Sequence of the second protein:
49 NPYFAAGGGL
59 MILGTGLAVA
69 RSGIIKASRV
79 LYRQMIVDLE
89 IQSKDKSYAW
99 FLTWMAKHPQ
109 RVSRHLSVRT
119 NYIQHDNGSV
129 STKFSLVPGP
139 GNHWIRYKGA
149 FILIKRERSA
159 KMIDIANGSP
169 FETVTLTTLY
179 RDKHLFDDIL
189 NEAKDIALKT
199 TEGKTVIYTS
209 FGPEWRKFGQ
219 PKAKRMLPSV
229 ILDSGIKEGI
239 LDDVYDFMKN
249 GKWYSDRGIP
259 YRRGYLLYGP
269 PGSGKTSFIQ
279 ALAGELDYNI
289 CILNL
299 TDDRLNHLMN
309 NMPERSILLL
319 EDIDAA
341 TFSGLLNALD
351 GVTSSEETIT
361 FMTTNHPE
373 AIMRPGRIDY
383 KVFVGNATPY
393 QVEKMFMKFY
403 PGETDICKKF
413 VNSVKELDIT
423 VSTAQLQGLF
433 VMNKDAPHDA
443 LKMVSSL

Sequence of the first protein:
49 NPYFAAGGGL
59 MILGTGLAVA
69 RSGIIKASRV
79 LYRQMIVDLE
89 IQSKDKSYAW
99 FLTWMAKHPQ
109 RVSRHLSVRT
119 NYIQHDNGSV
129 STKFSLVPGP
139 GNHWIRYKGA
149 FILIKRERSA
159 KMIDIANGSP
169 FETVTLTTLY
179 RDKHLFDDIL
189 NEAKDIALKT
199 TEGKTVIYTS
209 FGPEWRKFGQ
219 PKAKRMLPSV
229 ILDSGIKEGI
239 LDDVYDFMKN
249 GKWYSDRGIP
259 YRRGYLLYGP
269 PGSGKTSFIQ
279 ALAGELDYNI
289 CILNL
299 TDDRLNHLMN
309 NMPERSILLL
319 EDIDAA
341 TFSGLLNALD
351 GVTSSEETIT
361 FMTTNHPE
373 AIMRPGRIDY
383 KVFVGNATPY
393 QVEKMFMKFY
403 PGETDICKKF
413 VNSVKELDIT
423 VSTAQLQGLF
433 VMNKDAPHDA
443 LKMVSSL

These two protein chains interact to form a complex.

Interface contacts:
Residue Q82 in the first protein interacts with residue R112 in the second protein (closest heavy-atom distance 2.8 Å).
Residue D185 in the first protein is in contact with residue L134 in the second protein (closest heavy-atom distance 3.5 Å).
Residue G256 in the first protein interacts with residue S227 in the second protein (closest heavy-atom distance 3.7 Å).
Residue M160 in the first protein interacts with residue S157 in the second protein (closest heavy-atom distance 3.7 Å).
Residue F52 in the first protein interacts with residue L58 in the second protein (closest heavy-atom distance 3.5 Å).
Residue T353 in the first protein interacts with residue K220 in the second protein (closest heavy-atom distance 3.3 Å).
Residue F52 in the first protein interacts with residue Y51 in the second protein (closest heavy-atom distance 3.7 Å).
Residue M160 in the first protein interacts with residue P168 in the second protein (closest heavy-atom distance 3.6 Å).
Residue E88 in the first protein is in contact with residue S115 in the second protein (closest heavy-atom distance 3.6 Å).
Residue V204 in the first protein interacts with residue N125 in the second protein (closest heavy-atom distance 3.2 Å).
Residue G256 in the first protein is in contact with residue Q429 in the second protein (closest heavy-atom distance 3.5 Å).
Residue N287 in the first protein is in contact with residue N125 in the second protein (closest heavy-atom distance 2.6 Å).
Residue G56 in the first protein interacts with residue L58 in the second protein (closest heavy-atom distance 3.6 Å).
Residue N308 in the first protein interacts with residue Q218 in the second protein (closest heavy-atom distance 3.7 Å).
Residue K192 in the first protein is in contact with residue T130 in the second protein (closest heavy-atom distance 3.6 Å).
Residue K92 in the first protein interacts with residue N165 in the second protein (closest heavy-atom distance 3.3 Å).
Residue R255 in the first protein interacts with residue K400 in the second protein (closest heavy-atom distance 3.0 Å).
Residue D86 in the first protein contacts residue R112 in the second protein (closest heavy-atom distance 3.4 Å).
Residue D86 in the first protein is in contact with residue L114 in the second protein (closest heavy-atom distance 3.6 Å).
Residue I257 in the first protein contacts residue Q429 in the second protein (closest heavy-atom distance 3.5 Å).
Residue F169 in the first protein contacts residue P168 in the second protein (closest heavy-atom distance 3.7 Å).
Residue K94 in the first protein contacts residue Y120 in the second protein (closest heavy-atom distance 3.6 Å).
Residue E88 in the first protein is in contact with residue V116 in the second protein (closest heavy-atom distance 3.6 Å).
Residue L188 in the first protein contacts residue F132 in the second protein (closest heavy-atom distance 3.6 Å).
Residue K92 in the first protein contacts residue S167 in the second protein (closest heavy-atom distance 3.7 Å).
Residue M160 in the first protein is in contact with residue A158 in the second protein (closest heavy-atom distance 3.3 Å).
Residue S355 in the first protein interacts with residue P219 in the second protein (closest heavy-atom distance 3.6 Å).
Residue N49 in the first protein is in contact with residue Y51 in the second protein (closest heavy-atom distance 3.7 Å).
Residue V85 in the first protein is in contact with residue R112 in the second protein (closest heavy-atom distance 3.4 Å).
Residue S355 in the first protein is in contact with residue K202 in the second protein (closest heavy-atom distance 3.2 Å).
Residue R255 in the first protein is in contact with residue F401 in the second protein (closest heavy-atom distance 2.6 Å).
Residue W98 in the first protein interacts with residue T130 in the second protein (closest heavy-atom distance 3.3 Å).
Residue G256 in the first protein interacts with residue R223 in the second protein (closest heavy-atom distance 2.7 Å).
Residue D93 in the first protein contacts residue V116 in the second protein (closest heavy-atom distance 2.8 Å).
Residue N189 in the first protein interacts with residue F132 in the second protein (closest heavy-atom distance 3.3 Å).
Residue R376 in the first protein interacts with residue M434 in the second protein (closest heavy-atom distance 3.7 Å).
Residue Q90 in the first protein interacts with residue R156 in the second protein (closest heavy-atom distance 3.4 Å).
Residue W98 in the first protein interacts with residue Y120 in the second protein (closest heavy-atom distance 3.4 Å).
Residue K202 in the first protein contacts residue N125 in the second protein (closest heavy-atom distance 2.7 Å).
Residue I161 in the first protein contacts residue I161 in the second protein (closest heavy-atom distance 3.5 Å).
Residue R313 in the first protein is in contact with residue H123 in the second protein (closest heavy-atom distance 3.2 Å).
Residue W251 in the first protein contacts residue D437 in the second protein (closest heavy-atom distance 3.8 Å).
Residue D254 in the first protein is in contact with residue S227 in the second protein (closest heavy-atom distance 3.6 Å).
Residue E88 in the first protein contacts residue L114 in the second protein (closest heavy-atom distance 2.9 Å).
Residue Y178 in the first protein interacts with residue R112 in the second protein (closest heavy-atom distance 3.6 Å).
Residue D185 in the first protein interacts with residue F132 in the second protein (closest heavy-atom distance 3.7 Å).
Residue T199 in the first protein interacts with residue G126 in the second protein (closest heavy-atom distance 3.1 Å).
Residue L87 in the first protein is in contact with residue V116 in the second protein (closest heavy-atom distance 3.7 Å).
Residue D285 in the first protein is in contact with residue S127 in the second protein (closest heavy-atom distance 3.2 Å).
Residue G201 in the first protein contacts residue S127 in the second protein (closest heavy-atom distance 3.6 Å).
Residue S95 in the first protein contacts residue T118 in the second protein (closest heavy-atom distance 3.4 Å).
Residue M160 in the first protein is in contact with residue I161 in the second protein (closest heavy-atom distance 3.7 Å).
Residue M310 in the first protein contacts residue Q218 in the second protein (closest heavy-atom distance 2.8 Å).
Residue Y252 in the first protein contacts residue K436 in the second protein (closest heavy-atom distance 3.6 Å).
Residue L196 in the first protein contacts residue V128 in the second protein (closest heavy-atom distance 3.8 Å).
Residue N49 in the first protein interacts with residue P50 in the second protein (closest heavy-atom distance 3.7 Å).
Residue L87 in the first protein is in contact with residue L114 in the second protein (closest heavy-atom distance 3.5 Å).
Residue R255 in the first protein is in contact with residue Q429 in the second protein (closest heavy-atom distance 3.3 Å).
Residue Q90 in the first protein is in contact with residue S167 in the second protein (closest heavy-atom distance 3.6 Å).
Residue Y206 in the first protein is in contact with residue D124 in the second protein (closest heavy-atom distance 3.8 Å).